Sequence of chain B:
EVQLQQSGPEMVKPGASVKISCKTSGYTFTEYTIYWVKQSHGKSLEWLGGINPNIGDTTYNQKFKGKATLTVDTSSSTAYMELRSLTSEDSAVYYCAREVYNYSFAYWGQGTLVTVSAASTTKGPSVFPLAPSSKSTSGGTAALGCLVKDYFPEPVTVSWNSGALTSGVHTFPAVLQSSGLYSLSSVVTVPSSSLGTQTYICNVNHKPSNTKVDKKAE

These two protein chains interact to form a complex.

Interface contacts:
Residue L72 in chain A contacts residue A123 in chain B (closest heavy-atom distance 4.0 Å).
Residue Q150 in chain A is in contact with residue L147 in chain B (closest heavy-atom distance 3.7 Å).
Residue L161 in chain A is in contact with residue A160 in chain B (closest heavy-atom distance 3.4 Å).
Residue F124 in chain A contacts residue V54 in chain B (closest heavy-atom distance 3.4 Å).
Residue P70 in chain A contacts residue W125 in chain B (closest heavy-atom distance 2.4 Å).
Residue T123 in chain A interacts with residue W64 in chain B (closest heavy-atom distance 3.5 Å).
Residue Q64 in chain A interacts with residue Q56 in chain B (closest heavy-atom distance 4.1 Å).
Residue Q186 in chain A is in contact with residue Q194 in chain B (closest heavy-atom distance 3.5 Å).
Residue S147 in chain A interacts with residue P146 in chain B (closest heavy-atom distance 2.7 Å).
Residue E191 in chain A is in contact with residue T188 in chain B (closest heavy-atom distance 3.7 Å).
Residue F144 in chain A contacts residue A159 in chain B (closest heavy-atom distance 3.5 Å).
Residue T69 in chain A is in contact with residue Q56 in chain B (closest heavy-atom distance 3.8 Å).
Residue K71 in chain A contacts residue W125 in chain B (closest heavy-atom distance 3.8 Å).
Residue F144 in chain A interacts with residue A160 in chain B (closest heavy-atom distance 3.1 Å).
Residue G125 in chain A contacts residue S61 in chain B (closest heavy-atom distance 3.7 Å).
Residue Q64 in chain A interacts with residue L62 in chain B (closest heavy-atom distance 3.6 Å).
Residue F142 in chain A is in contact with residue S155 in chain B (closest heavy-atom distance 3.6 Å).
Residue N163 in chain A is in contact with residue A160 in chain B (closest heavy-atom distance 3.2 Å).
Residue V159 in chain A interacts with residue L147 in chain B (closest heavy-atom distance 3.6 Å).
Residue P145 in chain A contacts residue A148 in chain B (closest heavy-atom distance 3.6 Å).
Residue V126 in chain A interacts with residue S61 in chain B (closest heavy-atom distance 3.6 Å).
Residue S188 in chain A contacts residue P190 in chain B (closest heavy-atom distance 3.0 Å).
Residue F124 in chain A interacts with residue L62 in chain B (closest heavy-atom distance 2.9 Å).
Residue W76 in chain A interacts with residue N119 in chain B (closest heavy-atom distance 3.5 Å).
Residue F124 in chain A contacts residue W64 in chain B (closest heavy-atom distance 3.2 Å).
Residue Y62 in chain A is in contact with residue W125 in chain B (closest heavy-atom distance 3.2 Å).
Residue F124 in chain A contacts residue E63 in chain B (closest heavy-atom distance 3.3 Å).
Residue E149 in chain A interacts with residue P146 in chain B (closest heavy-atom distance 3.5 Å).
Residue L122 in chain A interacts with residue W64 in chain B (closest heavy-atom distance 2.9 Å).
Residue T69 in chain A contacts residue W125 in chain B (closest heavy-atom distance 3.4 Å).
Residue Q150 in chain A is in contact with residue F145 in chain B (closest heavy-atom distance 3.8 Å).
Residue F142 in chain A contacts residue A160 in chain B (closest heavy-atom distance 3.9 Å).
Residue L161 in chain A is in contact with residue L161 in chain B (closest heavy-atom distance 4.0 Å).
Residue N163 in chain A contacts residue V204 in chain B (closest heavy-atom distance 3.7 Å).
Residue T69 in chain A contacts residue Y112 in chain B (closest heavy-atom distance 3.5 Å).
Residue S194 in chain A contacts residue V186 in chain B (closest heavy-atom distance 3.3 Å).
Residue F144 in chain A interacts with residue L161 in chain B (closest heavy-atom distance 3.5 Å).
Residue P121 in chain A interacts with residue N78 in chain B (closest heavy-atom distance 4.0 Å).
Residue V189 in chain A contacts residue P190 in chain B (closest heavy-atom distance 3.3 Å).
Residue F142 in chain A contacts residue T158 in chain B (closest heavy-atom distance 3.0 Å).
Residue P145 in chain A interacts with residue P149 in chain B (closest heavy-atom distance 3.7 Å).
Residue P145 in chain A is in contact with residue S150 in chain B (closest heavy-atom distance 3.6 Å).
Residue F142 in chain A is in contact with residue A159 in chain B (closest heavy-atom distance 3.8 Å).
Residue E149 in chain A is in contact with residue V144 in chain B (closest heavy-atom distance 2.8 Å).
Residue S147 in chain A contacts residue L147 in chain B (closest heavy-atom distance 3.2 Å).
Residue S202 in chain A interacts with residue F189 in chain B (closest heavy-atom distance 3.6 Å).
Residue G125 in chain A interacts with residue L62 in chain B (closest heavy-atom distance 4.0 Å).
Residue Y62 in chain A is in contact with residue F122 in chain B (closest heavy-atom distance 2.1 Å).
Residue L161 in chain A contacts residue V204 in chain B (closest heavy-atom distance 3.5 Å).
Residue S202 in chain A is in contact with residue S202 in chain B (closest heavy-atom distance 2.5 Å).
Residue S157 in chain A interacts with residue L147 in chain B (closest heavy-atom distance 3.2 Å).
Residue D196 in chain A is in contact with residue S184 in chain B (closest heavy-atom distance 3.4 Å).
Residue L72 in chain A contacts residue Y120 in chain B (closest heavy-atom distance 3.6 Å).
Residue K195 in chain A interacts with residue S184 in chain B (closest heavy-atom distance 3.7 Å).
Residue L122 in chain A contacts residue N78 in chain B (closest heavy-atom distance 3.2 Å).
Residue P146 in chain A interacts with residue L147 in chain B (closest heavy-atom distance 3.9 Å).
Residue L161 in chain A contacts residue S203 in chain B (closest heavy-atom distance 4.0 Å).
Residue T190 in chain A interacts with residue F189 in chain B (closest heavy-atom distance 3.0 Å).
Residue E81 in chain A interacts with residue Y120 in chain B (closest heavy-atom distance 2.6 Å).
Residue S153 in chain A contacts residue F145 in chain B (closest heavy-atom distance 3.6 Å).

Sequence of chain A:
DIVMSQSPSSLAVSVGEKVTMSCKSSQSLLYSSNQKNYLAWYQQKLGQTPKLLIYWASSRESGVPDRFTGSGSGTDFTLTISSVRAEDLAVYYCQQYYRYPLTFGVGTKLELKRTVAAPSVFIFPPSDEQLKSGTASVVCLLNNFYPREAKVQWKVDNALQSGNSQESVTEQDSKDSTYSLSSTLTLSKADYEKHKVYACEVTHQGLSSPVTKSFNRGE